These two protein chains interact to form a complex.

Sequence of protein 1:
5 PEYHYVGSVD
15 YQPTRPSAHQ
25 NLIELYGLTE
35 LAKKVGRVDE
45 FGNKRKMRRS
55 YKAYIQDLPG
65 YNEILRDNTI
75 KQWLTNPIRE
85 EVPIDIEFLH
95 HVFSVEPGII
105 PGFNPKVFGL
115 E

Residue-level contacts at the interface:
Residue R74 in protein 2 contacts residue R70 in protein 1 (closest heavy-atom distance 3.7 Å).
Residue E41 in protein 2 interacts with residue W77 in protein 1 (closest heavy-atom distance 3.8 Å).
Residue F97 in protein 2 contacts residue P20 in protein 1 (closest heavy-atom distance 3.5 Å).
Residue H36 in protein 2 contacts residue E85 in protein 1 (closest heavy-atom distance 3.8 Å).
Residue N54 in protein 2 is in contact with residue V99 in protein 1 (closest heavy-atom distance 3.2 Å).
Residue L76 in protein 2 contacts residue L62 in protein 1 (closest heavy-atom distance 3.6 Å).
Residue C91 in protein 2 interacts with residue L32 in protein 1 (closest heavy-atom distance 3.4 Å).
Residue H36 in protein 2 is in contact with residue R83 in protein 1 (closest heavy-atom distance 2.9 Å).
Residue Q40 in protein 2 interacts with residue R83 in protein 1 (closest heavy-atom distance 2.6 Å).
Residue A46 in protein 2 interacts with residue V96 in protein 1 (closest heavy-atom distance 3.7 Å).
Residue V55 in protein 2 is in contact with residue I104 in protein 1 (closest heavy-atom distance 3.8 Å).
Residue F34 in protein 2 interacts with residue W77 in protein 1 (closest heavy-atom distance 3.9 Å).
Residue R80 in protein 2 interacts with residue Y58 in protein 1 (closest heavy-atom distance 3.4 Å).
Residue P15 in protein 2 interacts with residue Y30 in protein 1 (closest heavy-atom distance 3.2 Å).
Residue M73 in protein 2 interacts with residue L62 in protein 1 (closest heavy-atom distance 3.7 Å).
Residue H36 in protein 2 interacts with residue I82 in protein 1 (closest heavy-atom distance 3.3 Å).
Residue C91 in protein 2 is in contact with residue L35 in protein 1 (closest heavy-atom distance 3.6 Å).
Residue R90 in protein 2 interacts with residue G31 in protein 1 (closest heavy-atom distance 2.9 Å).
Residue R69 in protein 2 contacts residue P63 in protein 1 (closest heavy-atom distance 2.9 Å).
Residue K58 in protein 2 contacts residue G102 in protein 1 (closest heavy-atom distance 2.2 Å).
Residue A46 in protein 2 interacts with residue F92 in protein 1 (closest heavy-atom distance 3.0 Å).
Residue F71 in protein 2 interacts with residue W77 in protein 1 (closest heavy-atom distance 3.7 Å).
Residue T33 in protein 2 is in contact with residue L78 in protein 1 (closest heavy-atom distance 3.3 Å).
Residue F71 in protein 2 interacts with residue D71 in protein 1 (closest heavy-atom distance 3.4 Å).
Residue M73 in protein 2 interacts with residue N66 in protein 1 (closest heavy-atom distance 3.8 Å).
Residue R74 in protein 2 contacts residue L69 in protein 1 (closest heavy-atom distance 2.4 Å).
Residue H37 in protein 2 interacts with residue W77 in protein 1 (closest heavy-atom distance 2.9 Å).
Residue L66 in protein 2 is in contact with residue V111 in protein 1 (closest heavy-atom distance 3.5 Å).
Residue T33 in protein 2 is in contact with residue W77 in protein 1 (closest heavy-atom distance 3.5 Å).
Residue R90 in protein 2 interacts with residue Y30 in protein 1 (closest heavy-atom distance 3.0 Å).
Residue V77 in protein 2 contacts residue Y58 in protein 1 (closest heavy-atom distance 3.9 Å).
Residue A16 in protein 2 contacts residue P20 in protein 1 (closest heavy-atom distance 3.7 Å).
Residue V77 in protein 2 interacts with residue Y55 in protein 1 (closest heavy-atom distance 3.8 Å).
Residue V43 in protein 2 contacts residue P87 in protein 1 (closest heavy-atom distance 3.4 Å).
Residue K58 in protein 2 interacts with residue V99 in protein 1 (closest heavy-atom distance 3.4 Å).
Residue L62 in protein 2 interacts with residue F107 in protein 1 (closest heavy-atom distance 3.2 Å).
Residue R69 in protein 2 is in contact with residue N66 in protein 1 (closest heavy-atom distance 2.8 Å).
Residue K58 in protein 2 is in contact with residue E100 in protein 1 (closest heavy-atom distance 3.1 Å).
Residue P50 in protein 2 is in contact with residue V96 in protein 1 (closest heavy-atom distance 3.6 Å).
Residue N54 in protein 2 contacts residue E100 in protein 1 (closest heavy-atom distance 2.8 Å).
Residue Q40 in protein 2 is in contact with residue I82 in protein 1 (closest heavy-atom distance 3.5 Å).
Residue L39 in protein 2 is in contact with residue V86 in protein 1 (closest heavy-atom distance 3.6 Å).
Residue H36 in protein 2 contacts residue E84 in protein 1 (closest heavy-atom distance 2.2 Å).
Residue S87 in protein 2 contacts residue L35 in protein 1 (closest heavy-atom distance 3.5 Å).
Residue A70 in protein 2 is in contact with residue L69 in protein 1 (closest heavy-atom distance 3.7 Å).
Residue Q40 in protein 2 contacts residue V86 in protein 1 (closest heavy-atom distance 3.7 Å).
Residue R74 in protein 2 is in contact with residue Y55 in protein 1 (closest heavy-atom distance 3.8 Å).
Residue L84 in protein 2 contacts residue L35 in protein 1 (closest heavy-atom distance 3.6 Å).
Residue H83 in protein 2 contacts residue K38 in protein 1 (closest heavy-atom distance 3.9 Å).
Residue R80 in protein 2 contacts residue D61 in protein 1 (closest heavy-atom distance 3.1 Å).
Residue I30 in protein 2 interacts with residue L78 in protein 1 (closest heavy-atom distance 3.9 Å).
Residue L84 in protein 2 is in contact with residue V39 in protein 1 (closest heavy-atom distance 3.6 Å).
Residue R74 in protein 2 contacts residue D71 in protein 1 (closest heavy-atom distance 3.7 Å).
Residue F71 in protein 2 contacts residue T73 in protein 1 (closest heavy-atom distance 3.5 Å).
Residue P15 in protein 2 contacts residue L29 in protein 1 (closest heavy-atom distance 3.4 Å).
Residue L49 in protein 2 interacts with residue V96 in protein 1 (closest heavy-atom distance 3.4 Å).
Residue H37 in protein 2 interacts with residue N80 in protein 1 (closest heavy-atom distance 3.9 Å).
Residue K58 in protein 2 is in contact with residue P101 in protein 1 (closest heavy-atom distance 3.4 Å).
Residue I61 in protein 2 is in contact with residue F97 in protein 1 (closest heavy-atom distance 3.5 Å).
Residue L42 in protein 2 is in contact with residue F97 in protein 1 (closest heavy-atom distance 3.9 Å).

Sequence of protein 2:
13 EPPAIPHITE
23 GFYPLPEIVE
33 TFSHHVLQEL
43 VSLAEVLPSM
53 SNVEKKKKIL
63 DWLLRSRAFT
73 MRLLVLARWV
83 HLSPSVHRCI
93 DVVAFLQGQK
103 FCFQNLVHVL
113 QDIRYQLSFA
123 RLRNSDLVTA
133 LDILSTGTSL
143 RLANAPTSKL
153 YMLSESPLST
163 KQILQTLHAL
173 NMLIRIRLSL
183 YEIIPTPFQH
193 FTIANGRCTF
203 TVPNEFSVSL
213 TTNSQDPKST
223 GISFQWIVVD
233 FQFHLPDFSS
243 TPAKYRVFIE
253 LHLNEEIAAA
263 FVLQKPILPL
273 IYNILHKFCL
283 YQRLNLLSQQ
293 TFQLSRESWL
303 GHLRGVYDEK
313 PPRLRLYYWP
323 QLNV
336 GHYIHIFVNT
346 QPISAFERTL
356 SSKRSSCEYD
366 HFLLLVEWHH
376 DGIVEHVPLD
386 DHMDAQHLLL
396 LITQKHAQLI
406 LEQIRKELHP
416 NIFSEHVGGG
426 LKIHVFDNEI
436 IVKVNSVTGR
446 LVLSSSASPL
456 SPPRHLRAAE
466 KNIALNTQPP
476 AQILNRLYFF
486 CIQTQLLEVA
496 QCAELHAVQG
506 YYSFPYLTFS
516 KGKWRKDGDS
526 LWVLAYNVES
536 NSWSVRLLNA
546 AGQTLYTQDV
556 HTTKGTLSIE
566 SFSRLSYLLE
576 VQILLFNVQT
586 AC